Contacts between the two chains:
Residue E11 in protein 1 interacts with residue D53 in protein 2 (closest heavy-atom distance 2.7 Å).
Residue F41 in protein 1 contacts residue D53 in protein 2 (closest heavy-atom distance 3.0 Å).
Residue E8 in protein 1 interacts with residue D53 in protein 2 (closest heavy-atom distance 4.7 Å).
Residue F41 in protein 1 contacts residue G54 in protein 2 (closest heavy-atom distance 3.6 Å).

This data describes a binding interaction between two proteins.

Sequence of protein 1:
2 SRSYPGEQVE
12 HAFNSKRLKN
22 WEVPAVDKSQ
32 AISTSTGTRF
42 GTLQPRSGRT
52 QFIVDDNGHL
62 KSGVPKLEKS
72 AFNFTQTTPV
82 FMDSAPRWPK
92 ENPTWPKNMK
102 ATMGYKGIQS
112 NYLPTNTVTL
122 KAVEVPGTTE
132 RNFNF

Sequence of protein 2:
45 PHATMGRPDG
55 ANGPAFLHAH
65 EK